This data describes a binding interaction between two proteins.

Sequence of chain B:
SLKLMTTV

Residue-level contacts at the interface:
Residue V20 in chain A interacts with residue L2 in chain B (closest heavy-atom distance 3.0 Å).
Residue R75 in chain A is in contact with residue V8 in chain B (closest heavy-atom distance 4.4 Å).
Residue S18 in chain A contacts residue V8 in chain B (closest heavy-atom distance 5.0 Å).
Residue Q22 in chain A interacts with residue L2 in chain B (closest heavy-atom distance 4.2 Å).
Residue N67 in chain A interacts with residue M5 in chain B (closest heavy-atom distance 4.4 Å).
Residue R75 in chain A is in contact with residue T6 in chain B (closest heavy-atom distance 3.6 Å).
Residue I19 in chain A interacts with residue V8 in chain B (closest heavy-atom distance 4.9 Å).
Residue G21 in chain A interacts with residue M5 in chain B (closest heavy-atom distance 3.4 Å).
Residue V20 in chain A interacts with residue L4 in chain B (closest heavy-atom distance 4.1 Å).
Residue S18 in chain A is in contact with residue T6 in chain B (closest heavy-atom distance 3.5 Å).
Residue V71 in chain A contacts residue T6 in chain B (closest heavy-atom distance 3.9 Å).
Residue S18 in chain A is in contact with residue T7 in chain B (closest heavy-atom distance 3.6 Å).
Residue V71 in chain A contacts residue M5 in chain B (closest heavy-atom distance 3.6 Å).
Residue I17 in chain A interacts with residue T7 in chain B (closest heavy-atom distance 3.4 Å).
Residue V78 in chain A interacts with residue V8 in chain B (closest heavy-atom distance 3.9 Å).
Residue I19 in chain A contacts residue T6 in chain B (closest heavy-atom distance 2.7 Å).
Residue L74 in chain A is in contact with residue V8 in chain B (closest heavy-atom distance 4.1 Å).
Residue F14 in chain A is in contact with residue V8 in chain B (closest heavy-atom distance 3.3 Å).
Residue I19 in chain A is in contact with residue M5 in chain B (closest heavy-atom distance 2.5 Å).
Residue G21 in chain A contacts residue L4 in chain B (closest heavy-atom distance 5.0 Å).
Residue S18 in chain A interacts with residue L4 in chain B (closest heavy-atom distance 3.6 Å).
Residue V20 in chain A interacts with residue M5 in chain B (closest heavy-atom distance 3.9 Å).
Residue G16 in chain A interacts with residue V8 in chain B (closest heavy-atom distance 2.6 Å).
Residue G21 in chain A contacts residue K3 in chain B (closest heavy-atom distance 2.8 Å).
Residue I19 in chain A interacts with residue T7 in chain B (closest heavy-atom distance 4.5 Å).
Residue I19 in chain A interacts with residue K3 in chain B (closest heavy-atom distance 3.9 Å).
Residue L15 in chain A is in contact with residue V8 in chain B (closest heavy-atom distance 3.2 Å).
Residue S23 in chain A interacts with residue S1 in chain B (closest heavy-atom distance 3.4 Å).
Residue I17 in chain A is in contact with residue V8 in chain B (closest heavy-atom distance 2.8 Å).
Residue V20 in chain A contacts residue K3 in chain B (closest heavy-atom distance 3.5 Å).
Residue I17 in chain A is in contact with residue T6 in chain B (closest heavy-atom distance 4.5 Å).
Residue G21 in chain A interacts with residue L2 in chain B (closest heavy-atom distance 3.6 Å).
Residue I19 in chain A interacts with residue L4 in chain B (closest heavy-atom distance 3.6 Å).
Residue Q22 in chain A is in contact with residue S1 in chain B (closest heavy-atom distance 4.1 Å).
Residue I31 in chain A interacts with residue M5 in chain B (closest heavy-atom distance 4.2 Å).
Residue D68 in chain A is in contact with residue M5 in chain B (closest heavy-atom distance 4.6 Å).
Residue S23 in chain A interacts with residue K3 in chain B (closest heavy-atom distance 4.3 Å).
Residue G21 in chain A is in contact with residue S1 in chain B (closest heavy-atom distance 3.7 Å).

Sequence of chain A:
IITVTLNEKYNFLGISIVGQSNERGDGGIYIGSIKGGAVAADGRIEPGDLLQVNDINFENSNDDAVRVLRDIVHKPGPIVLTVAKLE